Residue-level contacts at the interface:
Residue I108 in chain A contacts residue I11 in chain B (closest heavy-atom distance 3.8 Å).
Residue E109 in chain A is in contact with residue V12 in chain B (closest heavy-atom distance 4.4 Å).
Residue L133 in chain A is in contact with residue T9 in chain B (closest heavy-atom distance 4.0 Å).
Residue L133 in chain A is in contact with residue Q8 in chain B (closest heavy-atom distance 3.6 Å).
Residue P107 in chain A contacts residue P14 in chain B (closest heavy-atom distance 3.8 Å).
Residue P107 in chain A is in contact with residue I11 in chain B (closest heavy-atom distance 4.5 Å).
Residue N110 in chain A interacts with residue Q8 in chain B (closest heavy-atom distance 3.7 Å).
Residue P107 in chain A interacts with residue V12 in chain B (closest heavy-atom distance 3.4 Å).
Residue L106 in chain A contacts residue V12 in chain B (closest heavy-atom distance 4.0 Å).
Residue P107 in chain A contacts residue W15 in chain B (closest heavy-atom distance 3.6 Å).
Residue G111 in chain A is in contact with residue V10 in chain B (closest heavy-atom distance 4.5 Å).
Residue N105 in chain A is in contact with residue W15 in chain B (closest heavy-atom distance 3.1 Å).
Residue E109 in chain A contacts residue G13 in chain B (closest heavy-atom distance 4.0 Å).
Residue N110 in chain A interacts with residue I11 in chain B (closest heavy-atom distance 2.9 Å).
Residue L131 in chain A interacts with residue V12 in chain B (closest heavy-atom distance 4.1 Å).
Residue S132 in chain A contacts residue V10 in chain B (closest heavy-atom distance 4.2 Å).
Residue P107 in chain A contacts residue G13 in chain B (closest heavy-atom distance 2.8 Å).
Residue I108 in chain A interacts with residue G13 in chain B (closest heavy-atom distance 4.3 Å).
Residue I108 in chain A interacts with residue V12 in chain B (closest heavy-atom distance 4.6 Å).
Residue L133 in chain A interacts with residue V10 in chain B (closest heavy-atom distance 4.0 Å).
Residue E109 in chain A is in contact with residue P14 in chain B (closest heavy-atom distance 4.1 Å).
Residue N110 in chain A interacts with residue V10 in chain B (closest heavy-atom distance 3.2 Å).
Residue L106 in chain A interacts with residue W15 in chain B (closest heavy-atom distance 4.3 Å).
Residue N110 in chain A contacts residue T9 in chain B (closest heavy-atom distance 2.7 Å).
Residue E109 in chain A interacts with residue I11 in chain B (closest heavy-atom distance 2.8 Å).
Residue L131 in chain A interacts with residue V10 in chain B (closest heavy-atom distance 4.2 Å).

These two protein chains interact to form a complex.

Sequence of chain A:
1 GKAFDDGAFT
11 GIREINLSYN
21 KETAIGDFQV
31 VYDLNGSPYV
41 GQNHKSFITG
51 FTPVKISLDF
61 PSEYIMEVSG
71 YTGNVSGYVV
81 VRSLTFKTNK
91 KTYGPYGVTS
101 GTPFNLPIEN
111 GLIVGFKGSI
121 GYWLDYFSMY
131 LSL

Sequence of chain B:
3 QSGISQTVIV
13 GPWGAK